Sequence of the second protein:
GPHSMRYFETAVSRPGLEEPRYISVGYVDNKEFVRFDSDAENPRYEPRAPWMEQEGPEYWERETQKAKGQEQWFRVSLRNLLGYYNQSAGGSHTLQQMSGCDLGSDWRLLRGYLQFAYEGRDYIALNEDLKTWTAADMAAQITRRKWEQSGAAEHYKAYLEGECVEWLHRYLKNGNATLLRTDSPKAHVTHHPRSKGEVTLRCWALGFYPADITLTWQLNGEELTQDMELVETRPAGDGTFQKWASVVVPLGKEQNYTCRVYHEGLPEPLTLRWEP

These two protein chains interact to form a complex.

Sequence of the first protein:
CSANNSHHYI

Residue-level contacts at the interface:
Residue W73 in the second protein contacts residue N5 in the first protein (closest heavy-atom distance 3.2 Å).
Residue Y159 in the second protein contacts residue A3 in the first protein (closest heavy-atom distance 3.7 Å).
Residue Q70 in the second protein contacts residue S6 in the first protein (closest heavy-atom distance 4.7 Å).
Residue N80 in the second protein is in contact with residue Y9 in the first protein (closest heavy-atom distance 4.2 Å).
Residue H155 in the second protein interacts with residue S6 in the first protein (closest heavy-atom distance 3.8 Å).
Residue S150 in the second protein contacts residue H7 in the first protein (closest heavy-atom distance 4.4 Å).
Residue S99 in the second protein contacts residue A3 in the first protein (closest heavy-atom distance 4.0 Å).
Residue Y171 in the second protein is in contact with residue C1 in the first protein (closest heavy-atom distance 2.6 Å).
Residue W147 in the second protein interacts with residue I10 in the first protein (closest heavy-atom distance 3.7 Å).
Residue I124 in the second protein is in contact with residue I10 in the first protein (closest heavy-atom distance 4.6 Å).
Residue G151 in the second protein interacts with residue H8 in the first protein (closest heavy-atom distance 4.1 Å).
Residue Y7 in the second protein interacts with residue C1 in the first protein (closest heavy-atom distance 2.9 Å).
Residue E163 in the second protein interacts with residue C1 in the first protein (closest heavy-atom distance 3.9 Å).
Residue L81 in the second protein is in contact with residue I10 in the first protein (closest heavy-atom distance 3.6 Å).
Residue F116 in the second protein contacts residue N5 in the first protein (closest heavy-atom distance 4.0 Å).
Residue H155 in the second protein contacts residue H8 in the first protein (closest heavy-atom distance 4.0 Å).
Residue T143 in the second protein interacts with residue Y9 in the first protein (closest heavy-atom distance 4.5 Å).
Residue K66 in the second protein contacts residue A3 in the first protein (closest heavy-atom distance 4.6 Å).
Residue Q97 in the second protein contacts residue N5 in the first protein (closest heavy-atom distance 2.9 Å).
Residue Y159 in the second protein is in contact with residue C1 in the first protein (closest heavy-atom distance 2.7 Å).
Residue F116 in the second protein interacts with residue I10 in the first protein (closest heavy-atom distance 4.3 Å).
Residue E9 in the second protein interacts with residue A3 in the first protein (closest heavy-atom distance 3.8 Å).
Residue Y156 in the second protein is in contact with residue N4 in the first protein (closest heavy-atom distance 4.0 Å).
Residue W73 in the second protein is in contact with residue H8 in the first protein (closest heavy-atom distance 2.8 Å).
Residue K146 in the second protein interacts with residue I10 in the first protein (closest heavy-atom distance 3.0 Å).
Residue Y59 in the second protein is in contact with residue C1 in the first protein (closest heavy-atom distance 4.3 Å).
Residue W73 in the second protein interacts with residue I10 in the first protein (closest heavy-atom distance 3.6 Å).
Residue Y84 in the second protein contacts residue I10 in the first protein (closest heavy-atom distance 2.6 Å).
Residue Y156 in the second protein contacts residue H8 in the first protein (closest heavy-atom distance 4.6 Å).
Residue W73 in the second protein contacts residue Y9 in the first protein (closest heavy-atom distance 3.6 Å).
Residue W147 in the second protein contacts residue Y9 in the first protein (closest heavy-atom distance 2.8 Å).
Residue Y7 in the second protein interacts with residue S2 in the first protein (closest heavy-atom distance 3.3 Å).
Residue E63 in the second protein interacts with residue C1 in the first protein (closest heavy-atom distance 3.8 Å).
Residue M5 in the second protein is in contact with residue C1 in the first protein (closest heavy-atom distance 4.0 Å).
Residue Q70 in the second protein is in contact with residue N5 in the first protein (closest heavy-atom distance 2.8 Å).
Residue T143 in the second protein contacts residue I10 in the first protein (closest heavy-atom distance 2.7 Å).
Residue K146 in the second protein is in contact with residue Y9 in the first protein (closest heavy-atom distance 3.2 Å).
Residue K66 in the second protein is in contact with residue S2 in the first protein (closest heavy-atom distance 3.3 Å).
Residue Y159 in the second protein contacts residue S2 in the first protein (closest heavy-atom distance 3.5 Å).
Residue N80 in the second protein interacts with residue I10 in the first protein (closest heavy-atom distance 2.9 Å).
Residue S77 in the second protein is in contact with residue Y9 in the first protein (closest heavy-atom distance 3.9 Å).
Residue F74 in the second protein is in contact with residue N5 in the first protein (closest heavy-atom distance 4.1 Å).
Residue Y45 in the second protein contacts residue S2 in the first protein (closest heavy-atom distance 3.4 Å).
Residue W167 in the second protein interacts with residue C1 in the first protein (closest heavy-atom distance 3.4 Å).
Residue Q70 in the second protein is in contact with residue A3 in the first protein (closest heavy-atom distance 3.1 Å).
Residue Q70 in the second protein contacts residue N4 in the first protein (closest heavy-atom distance 3.4 Å).
Residue K66 in the second protein contacts residue C1 in the first protein (closest heavy-atom distance 3.1 Å).
Residue E63 in the second protein interacts with residue S2 in the first protein (closest heavy-atom distance 2.9 Å).
Residue W147 in the second protein contacts residue H8 in the first protein (closest heavy-atom distance 3.5 Å).
Residue H155 in the second protein contacts residue N4 in the first protein (closest heavy-atom distance 2.6 Å).
Residue V76 in the second protein contacts residue Y9 in the first protein (closest heavy-atom distance 3.8 Å).
Residue A152 in the second protein contacts residue H8 in the first protein (closest heavy-atom distance 3.7 Å).
Residue F33 in the second protein interacts with residue C1 in the first protein (closest heavy-atom distance 4.6 Å).
Residue Y156 in the second protein is in contact with residue N5 in the first protein (closest heavy-atom distance 2.9 Å).
Residue S150 in the second protein contacts residue H8 in the first protein (closest heavy-atom distance 3.0 Å).
Residue W73 in the second protein interacts with residue S6 in the first protein (closest heavy-atom distance 3.2 Å).
Residue Q97 in the second protein is in contact with residue A3 in the first protein (closest heavy-atom distance 4.2 Å).
Residue S77 in the second protein is in contact with residue I10 in the first protein (closest heavy-atom distance 3.2 Å).
Residue H155 in the second protein contacts residue N5 in the first protein (closest heavy-atom distance 4.2 Å).
Residue Y123 in the second protein is in contact with residue I10 in the first protein (closest heavy-atom distance 3.5 Å).